Sequence of the first protein:
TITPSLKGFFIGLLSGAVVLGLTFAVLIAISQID

Sequence of the second protein:
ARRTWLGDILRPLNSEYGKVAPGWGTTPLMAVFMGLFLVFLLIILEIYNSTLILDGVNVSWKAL

Contacts between the two chains:
Residue I43 in the second protein contacts residue F9 in the first protein (closest heavy-atom distance 3.7 Å).
Residue L54 in the second protein contacts residue T3 in the first protein (closest heavy-atom distance 4.1 Å).
Residue D55 in the second protein is in contact with residue T1 in the first protein (closest heavy-atom distance 3.4 Å).
Residue D55 in the second protein contacts residue T3 in the first protein (closest heavy-atom distance 4.0 Å).
Residue E46 in the second protein is in contact with residue F9 in the first protein (closest heavy-atom distance 2.8 Å).
Residue V39 in the second protein interacts with residue L13 in the first protein (closest heavy-atom distance 3.6 Å).
Residue L52 in the second protein is in contact with residue L6 in the first protein (closest heavy-atom distance 3.6 Å).
Residue T51 in the second protein interacts with residue S5 in the first protein (closest heavy-atom distance 3.1 Å).
Residue I53 in the second protein contacts residue L6 in the first protein (closest heavy-atom distance 5.0 Å).
Residue L52 in the second protein interacts with residue S5 in the first protein (closest heavy-atom distance 3.4 Å).
Residue I53 in the second protein is in contact with residue T3 in the first protein (closest heavy-atom distance 2.8 Å).
Residue V39 in the second protein interacts with residue F9 in the first protein (closest heavy-atom distance 4.7 Å).
Residue L54 in the second protein is in contact with residue L6 in the first protein (closest heavy-atom distance 4.8 Å).
Residue I53 in the second protein interacts with residue S5 in the first protein (closest heavy-atom distance 3.0 Å).
Residue L42 in the second protein interacts with residue L13 in the first protein (closest heavy-atom distance 4.9 Å).
Residue L54 in the second protein is in contact with residue S5 in the first protein (closest heavy-atom distance 5.0 Å).
Residue L42 in the second protein contacts residue F9 in the first protein (closest heavy-atom distance 3.6 Å).
Residue L52 in the second protein contacts residue F9 in the first protein (closest heavy-atom distance 3.5 Å).

These two protein chains interact to form a complex.